Contacts between the two chains:
Residue G35 in the second protein contacts residue S50 in the first protein (closest heavy-atom distance 3.7 Å).
Residue Q40 in the second protein contacts residue Q45 in the first protein (closest heavy-atom distance 3.5 Å).
Residue L73 in the second protein interacts with residue L41 in the first protein (closest heavy-atom distance 4.2 Å).
Residue T9 in the second protein interacts with residue L43 in the first protein (closest heavy-atom distance 3.5 Å).
Residue L71 in the second protein contacts residue A42 in the first protein (closest heavy-atom distance 4.0 Å).
Residue I36 in the second protein contacts residue S50 in the first protein (closest heavy-atom distance 4.8 Å).
Residue L8 in the second protein contacts residue A42 in the first protein (closest heavy-atom distance 4.9 Å).
Residue I36 in the second protein is in contact with residue A49 in the first protein (closest heavy-atom distance 4.8 Å).
Residue E34 in the second protein contacts residue S50 in the first protein (closest heavy-atom distance 2.7 Å).
Residue T9 in the second protein interacts with residue A46 in the first protein (closest heavy-atom distance 4.2 Å).
Residue T9 in the second protein contacts residue A42 in the first protein (closest heavy-atom distance 3.4 Å).
Residue R72 in the second protein is in contact with residue Q45 in the first protein (closest heavy-atom distance 3.0 Å).
Residue L71 in the second protein interacts with residue A46 in the first protein (closest heavy-atom distance 3.5 Å).
Residue G35 in the second protein is in contact with residue A49 in the first protein (closest heavy-atom distance 3.1 Å).
Residue L73 in the second protein interacts with residue Q45 in the first protein (closest heavy-atom distance 3.4 Å).
Residue E34 in the second protein contacts residue A49 in the first protein (closest heavy-atom distance 4.6 Å).
Residue L71 in the second protein contacts residue Q45 in the first protein (closest heavy-atom distance 3.5 Å).

Sequence of the first protein:
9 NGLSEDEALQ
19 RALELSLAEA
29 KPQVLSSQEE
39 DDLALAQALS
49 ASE

This data describes a binding interaction between two proteins.

Sequence of the second protein:
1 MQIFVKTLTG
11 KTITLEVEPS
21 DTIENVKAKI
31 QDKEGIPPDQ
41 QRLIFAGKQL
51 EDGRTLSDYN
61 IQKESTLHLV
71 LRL